Contacts between the two chains:
Residue R121 in chain B interacts with residue F108 in chain A (closest heavy-atom distance 3.6 Å).
Residue R124 in chain B interacts with residue L116 in chain A (closest heavy-atom distance 3.6 Å).
Residue R124 in chain B contacts residue E112 in chain A (closest heavy-atom distance 2.9 Å).
Residue R124 in chain B contacts residue A115 in chain A (closest heavy-atom distance 3.3 Å).
Residue E120 in chain B interacts with residue L116 in chain A (closest heavy-atom distance 4.8 Å).
Residue L125 in chain B is in contact with residue F108 in chain A (closest heavy-atom distance 4.0 Å).
Residue L125 in chain B is in contact with residue E112 in chain A (closest heavy-atom distance 3.2 Å).
Residue E120 in chain B is in contact with residue E112 in chain A (closest heavy-atom distance 4.8 Å).
Residue R121 in chain B interacts with residue E112 in chain A (closest heavy-atom distance 3.3 Å).

This data describes a binding interaction between two proteins.

Sequence of chain B:
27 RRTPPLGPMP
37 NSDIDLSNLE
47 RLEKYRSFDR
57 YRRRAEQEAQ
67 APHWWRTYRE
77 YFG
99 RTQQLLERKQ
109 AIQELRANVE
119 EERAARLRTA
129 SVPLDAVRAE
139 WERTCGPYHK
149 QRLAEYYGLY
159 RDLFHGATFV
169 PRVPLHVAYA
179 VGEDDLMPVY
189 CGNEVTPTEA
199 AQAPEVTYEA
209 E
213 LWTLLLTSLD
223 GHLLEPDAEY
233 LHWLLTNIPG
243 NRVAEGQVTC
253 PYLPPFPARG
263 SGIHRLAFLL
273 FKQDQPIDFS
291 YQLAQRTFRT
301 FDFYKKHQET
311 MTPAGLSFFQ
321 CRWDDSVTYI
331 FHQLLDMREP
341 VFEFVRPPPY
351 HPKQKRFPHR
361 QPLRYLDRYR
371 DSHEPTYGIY

Sequence of chain A:
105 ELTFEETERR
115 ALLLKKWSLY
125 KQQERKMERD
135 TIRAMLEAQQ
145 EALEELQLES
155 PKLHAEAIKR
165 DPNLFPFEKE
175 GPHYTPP